Sequence of chain A:
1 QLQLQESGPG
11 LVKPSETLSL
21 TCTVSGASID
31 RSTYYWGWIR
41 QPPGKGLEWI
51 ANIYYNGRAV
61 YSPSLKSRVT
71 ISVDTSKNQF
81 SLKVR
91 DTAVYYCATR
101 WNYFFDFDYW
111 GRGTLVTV

These two protein chains interact to form a complex.

Sequence of chain B:
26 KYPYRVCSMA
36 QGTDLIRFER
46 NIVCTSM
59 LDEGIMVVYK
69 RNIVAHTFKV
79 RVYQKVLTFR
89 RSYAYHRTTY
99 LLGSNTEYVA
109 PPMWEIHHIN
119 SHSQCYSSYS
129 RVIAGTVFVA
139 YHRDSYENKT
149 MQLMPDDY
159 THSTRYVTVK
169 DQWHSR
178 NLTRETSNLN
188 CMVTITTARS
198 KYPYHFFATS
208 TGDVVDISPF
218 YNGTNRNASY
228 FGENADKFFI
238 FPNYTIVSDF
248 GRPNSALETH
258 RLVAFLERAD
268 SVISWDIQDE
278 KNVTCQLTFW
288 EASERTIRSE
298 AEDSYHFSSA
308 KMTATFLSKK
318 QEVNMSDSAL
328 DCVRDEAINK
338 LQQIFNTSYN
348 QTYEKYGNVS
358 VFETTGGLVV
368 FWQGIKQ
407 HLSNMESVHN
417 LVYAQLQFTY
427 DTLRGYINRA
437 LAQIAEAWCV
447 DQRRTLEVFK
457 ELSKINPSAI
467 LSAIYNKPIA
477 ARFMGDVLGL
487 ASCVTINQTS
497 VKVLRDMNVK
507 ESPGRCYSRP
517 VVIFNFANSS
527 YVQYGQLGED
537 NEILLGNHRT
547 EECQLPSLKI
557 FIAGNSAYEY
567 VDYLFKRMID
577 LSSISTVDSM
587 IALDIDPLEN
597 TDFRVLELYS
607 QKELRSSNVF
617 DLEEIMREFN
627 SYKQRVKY

Interface contacts:
Residue G220 in chain B contacts residue N102 in chain A (closest heavy-atom distance 2.7 Å).
Residue N222 in chain B is in contact with residue N102 in chain A (closest heavy-atom distance 3.7 Å).
Residue D233 in chain B interacts with residue R58 in chain A (closest heavy-atom distance 4.5 Å).
Residue G220 in chain B contacts residue Y103 in chain A (closest heavy-atom distance 2.7 Å).
Residue A232 in chain B interacts with residue T33 in chain A (closest heavy-atom distance 3.5 Å).
Residue D233 in chain B interacts with residue R31 in chain A (closest heavy-atom distance 4.2 Å).
Residue E230 in chain B is in contact with residue S32 in chain A (closest heavy-atom distance 3.2 Å).
Residue T221 in chain B contacts residue N102 in chain A (closest heavy-atom distance 2.7 Å).
Residue N231 in chain B is in contact with residue Y55 in chain A (closest heavy-atom distance 4.4 Å).
Residue Y218 in chain B interacts with residue Y103 in chain A (closest heavy-atom distance 3.3 Å).
Residue F235 in chain B interacts with residue Y34 in chain A (closest heavy-atom distance 4.4 Å).
Residue D233 in chain B contacts residue Y55 in chain A (closest heavy-atom distance 4.0 Å).
Residue A232 in chain B interacts with residue Y34 in chain A (closest heavy-atom distance 4.1 Å).
Residue R223 in chain B is in contact with residue W101 in chain A (closest heavy-atom distance 3.0 Å).
Residue R223 in chain B contacts residue Y34 in chain A (closest heavy-atom distance 4.1 Å).
Residue I237 in chain B is in contact with residue F104 in chain A (closest heavy-atom distance 3.5 Å).
Residue E230 in chain B is in contact with residue R31 in chain A (closest heavy-atom distance 4.1 Å).
Residue N224 in chain B contacts residue Q1 in chain A (closest heavy-atom distance 4.2 Å).
Residue P239 in chain B interacts with residue F104 in chain A (closest heavy-atom distance 3.8 Å).
Residue T221 in chain B interacts with residue F104 in chain A (closest heavy-atom distance 4.5 Å).
Residue G229 in chain B contacts residue S32 in chain A (closest heavy-atom distance 4.2 Å).
Residue G229 in chain B interacts with residue R31 in chain A (closest heavy-atom distance 2.9 Å).
Residue R223 in chain B is in contact with residue S32 in chain A (closest heavy-atom distance 2.6 Å).
Residue A232 in chain B interacts with residue R31 in chain A (closest heavy-atom distance 2.6 Å).
Residue Y218 in chain B is in contact with residue Y34 in chain A (closest heavy-atom distance 4.5 Å).
Residue I237 in chain B interacts with residue Y103 in chain A (closest heavy-atom distance 3.2 Å).
Residue Y218 in chain B contacts residue W101 in chain A (closest heavy-atom distance 4.5 Å).
Residue N224 in chain B contacts residue W101 in chain A (closest heavy-atom distance 4.2 Å).
Residue Y218 in chain B interacts with residue N102 in chain A (closest heavy-atom distance 4.0 Å).
Residue N231 in chain B is in contact with residue S32 in chain A (closest heavy-atom distance 4.7 Å).
Residue N231 in chain B contacts residue R31 in chain A (closest heavy-atom distance 3.6 Å).
Residue R223 in chain B interacts with residue N102 in chain A (closest heavy-atom distance 3.5 Å).
Residue N219 in chain B is in contact with residue N102 in chain A (closest heavy-atom distance 4.9 Å).
Residue L259 in chain B is in contact with residue F104 in chain A (closest heavy-atom distance 4.0 Å).
Residue F235 in chain B contacts residue Y103 in chain A (closest heavy-atom distance 3.5 Å).
Residue N224 in chain B is in contact with residue N102 in chain A (closest heavy-atom distance 4.8 Å).
Residue A232 in chain B is in contact with residue S32 in chain A (closest heavy-atom distance 3.5 Å).
Residue N224 in chain B is in contact with residue Y109 in chain A (closest heavy-atom distance 3.1 Å).
Residue G220 in chain B interacts with residue F104 in chain A (closest heavy-atom distance 3.7 Å).
Residue T221 in chain B is in contact with residue Y103 in chain A (closest heavy-atom distance 4.4 Å).
Residue F236 in chain B is in contact with residue Y103 in chain A (closest heavy-atom distance 3.7 Å).
Residue F238 in chain B contacts residue Y103 in chain A (closest heavy-atom distance 4.3 Å).
Residue T221 in chain B contacts residue F105 in chain A (closest heavy-atom distance 3.5 Å).
Residue F228 in chain B interacts with residue S32 in chain A (closest heavy-atom distance 3.2 Å).
Residue F238 in chain B is in contact with residue F104 in chain A (closest heavy-atom distance 4.9 Å).